Sequence of the first protein:
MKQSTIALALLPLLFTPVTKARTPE

Sequence of the second protein:
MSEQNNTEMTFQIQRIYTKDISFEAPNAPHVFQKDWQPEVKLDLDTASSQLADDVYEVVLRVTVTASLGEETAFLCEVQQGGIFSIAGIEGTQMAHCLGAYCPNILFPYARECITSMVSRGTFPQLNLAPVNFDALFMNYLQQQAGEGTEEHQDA

These two protein chains interact to form a complex.

Residue-level contacts at the interface:
Residue M94 in the second protein interacts with residue V18 in the first protein (closest heavy-atom distance 3.7 Å).
Residue A95 in the second protein contacts residue T23 in the first protein (closest heavy-atom distance 3.7 Å).
Residue V40 in the second protein is in contact with residue I6 in the first protein (closest heavy-atom distance 3.2 Å).
Residue V131 in the second protein contacts residue A9 in the first protein (closest heavy-atom distance 4.5 Å).
Residue L128 in the second protein is in contact with residue I6 in the first protein (closest heavy-atom distance 4.1 Å).
Residue F137 in the second protein interacts with residue L11 in the first protein (closest heavy-atom distance 4.2 Å).
Residue V131 in the second protein is in contact with residue A7 in the first protein (closest heavy-atom distance 4.2 Å).
Residue N127 in the second protein contacts residue T5 in the first protein (closest heavy-atom distance 4.3 Å).
Residue G99 in the second protein is in contact with residue L14 in the first protein (closest heavy-atom distance 3.4 Å).
Residue L98 in the second protein interacts with residue V18 in the first protein (closest heavy-atom distance 3.6 Å).
Residue A129 in the second protein interacts with residue I6 in the first protein (closest heavy-atom distance 3.2 Å).
Residue T92 in the second protein is in contact with residue T23 in the first protein (closest heavy-atom distance 3.7 Å).
Residue M94 in the second protein interacts with residue A21 in the first protein (closest heavy-atom distance 3.8 Å).
Residue T92 in the second protein is in contact with residue P24 in the first protein (closest heavy-atom distance 3.7 Å).
Residue F137 in the second protein contacts residue L14 in the first protein (closest heavy-atom distance 3.8 Å).
Residue L128 in the second protein interacts with residue L8 in the first protein (closest heavy-atom distance 3.5 Å).
Residue L136 in the second protein interacts with residue L10 in the first protein (closest heavy-atom distance 3.8 Å).
Residue A129 in the second protein contacts residue A7 in the first protein (closest heavy-atom distance 3.7 Å).
Residue P103 in the second protein is in contact with residue F15 in the first protein (closest heavy-atom distance 3.7 Å).
Residue L98 in the second protein interacts with residue P17 in the first protein (closest heavy-atom distance 3.8 Å).
Residue L42 in the second protein contacts residue L8 in the first protein (closest heavy-atom distance 3.6 Å).
Residue Y56 in the second protein is in contact with residue T19 in the first protein (closest heavy-atom distance 3.8 Å).
Residue G99 in the second protein is in contact with residue L11 in the first protein (closest heavy-atom distance 4.6 Å).
Residue L98 in the second protein interacts with residue T16 in the first protein (closest heavy-atom distance 3.7 Å).
Residue M94 in the second protein contacts residue T19 in the first protein (closest heavy-atom distance 3.4 Å).
Residue M94 in the second protein is in contact with residue K20 in the first protein (closest heavy-atom distance 4.0 Å).
Residue G91 in the second protein interacts with residue A21 in the first protein (closest heavy-atom distance 3.9 Å).
Residue V131 in the second protein contacts residue L8 in the first protein (closest heavy-atom distance 3.4 Å).
Residue F137 in the second protein is in contact with residue L10 in the first protein (closest heavy-atom distance 4.1 Å).
Residue L60 in the second protein interacts with residue F15 in the first protein (closest heavy-atom distance 4.5 Å).
Residue F133 in the second protein interacts with residue L11 in the first protein (closest heavy-atom distance 4.4 Å).
Residue L128 in the second protein interacts with residue A7 in the first protein (closest heavy-atom distance 3.7 Å).
Residue F133 in the second protein interacts with residue L10 in the first protein (closest heavy-atom distance 3.7 Å).
Residue T92 in the second protein interacts with residue R22 in the first protein (closest heavy-atom distance 3.0 Å).
Residue L98 in the second protein is in contact with residue A21 in the first protein (closest heavy-atom distance 4.0 Å).
Residue G91 in the second protein contacts residue K20 in the first protein (closest heavy-atom distance 3.0 Å).
Residue L98 in the second protein is in contact with residue F15 in the first protein (closest heavy-atom distance 3.1 Å).
Residue E90 in the second protein interacts with residue K20 in the first protein (closest heavy-atom distance 3.2 Å).
Residue V58 in the second protein is in contact with residue F15 in the first protein (closest heavy-atom distance 4.0 Å).
Residue A129 in the second protein contacts residue T5 in the first protein (closest heavy-atom distance 4.4 Å).
Residue F133 in the second protein interacts with residue L8 in the first protein (closest heavy-atom distance 4.1 Å).
Residue Y56 in the second protein contacts residue V18 in the first protein (closest heavy-atom distance 3.6 Å).
Residue A95 in the second protein interacts with residue A21 in the first protein (closest heavy-atom distance 4.6 Å).
Residue L42 in the second protein is in contact with residue A7 in the first protein (closest heavy-atom distance 3.4 Å).
Residue S48 in the second protein interacts with residue P17 in the first protein (closest heavy-atom distance 3.3 Å).
Residue A129 in the second protein interacts with residue L8 in the first protein (closest heavy-atom distance 4.5 Å).
Residue A95 in the second protein interacts with residue T16 in the first protein (closest heavy-atom distance 3.8 Å).
Residue L42 in the second protein interacts with residue I6 in the first protein (closest heavy-atom distance 3.7 Å).
Residue T46 in the second protein interacts with residue F15 in the first protein (closest heavy-atom distance 3.6 Å).
Residue L44 in the second protein contacts residue L8 in the first protein (closest heavy-atom distance 3.7 Å).
Residue F133 in the second protein is in contact with residue A9 in the first protein (closest heavy-atom distance 3.2 Å).
Residue L60 in the second protein interacts with residue L11 in the first protein (closest heavy-atom distance 4.2 Å).
Residue I86 in the second protein interacts with residue V18 in the first protein (closest heavy-atom distance 3.7 Å).
Residue A95 in the second protein interacts with residue L14 in the first protein (closest heavy-atom distance 3.8 Å).
Residue G91 in the second protein interacts with residue R22 in the first protein (closest heavy-atom distance 3.2 Å).
Residue N127 in the second protein is in contact with residue I6 in the first protein (closest heavy-atom distance 4.6 Å).
Residue F107 in the second protein interacts with residue L8 in the first protein (closest heavy-atom distance 3.6 Å).
Residue L44 in the second protein contacts residue L11 in the first protein (closest heavy-atom distance 3.9 Å).
Residue G99 in the second protein is in contact with residue F15 in the first protein (closest heavy-atom distance 3.6 Å).
Residue V58 in the second protein contacts residue P17 in the first protein (closest heavy-atom distance 3.6 Å).